Sequence of the first protein:
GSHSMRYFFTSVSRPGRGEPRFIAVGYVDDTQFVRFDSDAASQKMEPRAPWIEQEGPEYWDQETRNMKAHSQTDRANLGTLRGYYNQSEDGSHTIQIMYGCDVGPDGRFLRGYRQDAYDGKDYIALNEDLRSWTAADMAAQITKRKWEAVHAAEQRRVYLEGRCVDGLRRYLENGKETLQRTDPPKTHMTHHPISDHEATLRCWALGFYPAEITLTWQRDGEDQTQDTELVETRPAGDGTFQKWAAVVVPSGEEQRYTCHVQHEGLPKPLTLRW

Sequence of the second protein:
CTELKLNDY

Interface contacts:
Residue Y159 in the first protein contacts residue T2 in the second protein (closest heavy-atom distance 3.7 Å).
Residue N77 in the first protein is in contact with residue Y9 in the second protein (closest heavy-atom distance 2.8 Å).
Residue N77 in the first protein is in contact with residue D8 in the second protein (closest heavy-atom distance 3.3 Å).
Residue I97 in the first protein is in contact with residue Y9 in the second protein (closest heavy-atom distance 4.1 Å).
Residue Y99 in the first protein contacts residue T2 in the second protein (closest heavy-atom distance 3.4 Å).
Residue T73 in the first protein is in contact with residue D8 in the second protein (closest heavy-atom distance 4.3 Å).
Residue L81 in the first protein is in contact with residue Y9 in the second protein (closest heavy-atom distance 3.5 Å).
Residue Q155 in the first protein contacts residue E3 in the second protein (closest heavy-atom distance 4.6 Å).
Residue R163 in the first protein is in contact with residue C1 in the second protein (closest heavy-atom distance 3.1 Å).
Residue D74 in the first protein is in contact with residue L6 in the second protein (closest heavy-atom distance 3.9 Å).
Residue T143 in the first protein interacts with residue Y9 in the second protein (closest heavy-atom distance 2.7 Å).
Residue Y99 in the first protein contacts residue E3 in the second protein (closest heavy-atom distance 3.0 Å).
Residue I97 in the first protein interacts with residue L6 in the second protein (closest heavy-atom distance 3.7 Å).
Residue I142 in the first protein is in contact with residue Y9 in the second protein (closest heavy-atom distance 4.7 Å).
Residue H70 in the first protein interacts with residue E3 in the second protein (closest heavy-atom distance 3.1 Å).
Residue Y123 in the first protein is in contact with residue Y9 in the second protein (closest heavy-atom distance 4.0 Å).
Residue Y159 in the first protein interacts with residue E3 in the second protein (closest heavy-atom distance 3.4 Å).
Residue M67 in the first protein contacts residue T2 in the second protein (closest heavy-atom distance 3.6 Å).
Residue M45 in the first protein interacts with residue T2 in the second protein (closest heavy-atom distance 4.1 Å).
Residue Q62 in the first protein contacts residue L4 in the second protein (closest heavy-atom distance 3.4 Å).
Residue Y171 in the first protein contacts residue C1 in the second protein (closest heavy-atom distance 2.8 Å).
Residue H70 in the first protein is in contact with residue K5 in the second protein (closest heavy-atom distance 4.5 Å).
Residue A69 in the first protein contacts residue L4 in the second protein (closest heavy-atom distance 3.9 Å).
Residue Y7 in the first protein contacts residue T2 in the second protein (closest heavy-atom distance 3.5 Å).
Residue R156 in the first protein is in contact with residue E3 in the second protein (closest heavy-atom distance 3.1 Å).
Residue A76 in the first protein contacts residue D8 in the second protein (closest heavy-atom distance 3.6 Å).
Residue D116 in the first protein contacts residue Y9 in the second protein (closest heavy-atom distance 2.6 Å).
Residue Y99 in the first protein contacts residue L6 in the second protein (closest heavy-atom distance 4.3 Å).
Residue F9 in the first protein interacts with residue T2 in the second protein (closest heavy-atom distance 4.2 Å).
Residue W147 in the first protein interacts with residue Y9 in the second protein (closest heavy-atom distance 3.7 Å).
Residue H70 in the first protein interacts with residue L6 in the second protein (closest heavy-atom distance 3.5 Å).
Residue R156 in the first protein contacts residue K5 in the second protein (closest heavy-atom distance 4.6 Å).
Residue R156 in the first protein contacts residue N7 in the second protein (closest heavy-atom distance 2.9 Å).
Residue R114 in the first protein interacts with residue L6 in the second protein (closest heavy-atom distance 3.4 Å).
Residue W147 in the first protein interacts with residue N7 in the second protein (closest heavy-atom distance 3.6 Å).
Residue E63 in the first protein contacts residue C1 in the second protein (closest heavy-atom distance 3.8 Å).
Residue E63 in the first protein is in contact with residue T2 in the second protein (closest heavy-atom distance 2.8 Å).
Residue Y84 in the first protein contacts residue Y9 in the second protein (closest heavy-atom distance 2.8 Å).
Residue Y159 in the first protein contacts residue C1 in the second protein (closest heavy-atom distance 2.7 Å).
Residue K146 in the first protein contacts residue D8 in the second protein (closest heavy-atom distance 4.3 Å).
Residue Y7 in the first protein contacts residue C1 in the second protein (closest heavy-atom distance 2.8 Å).
Residue A152 in the first protein contacts residue N7 in the second protein (closest heavy-atom distance 3.7 Å).
Residue C164 in the first protein contacts residue C1 in the second protein (closest heavy-atom distance 4.5 Å).
Residue N66 in the first protein interacts with residue E3 in the second protein (closest heavy-atom distance 3.4 Å).
Residue R163 in the first protein is in contact with residue L4 in the second protein (closest heavy-atom distance 4.2 Å).
Residue I124 in the first protein is in contact with residue Y9 in the second protein (closest heavy-atom distance 4.5 Å).
Residue G167 in the first protein is in contact with residue C1 in the second protein (closest heavy-atom distance 4.1 Å).
Residue N66 in the first protein interacts with residue T2 in the second protein (closest heavy-atom distance 3.1 Å).
Residue Y59 in the first protein interacts with residue C1 in the second protein (closest heavy-atom distance 4.3 Å).
Residue T80 in the first protein is in contact with residue Y9 in the second protein (closest heavy-atom distance 3.6 Å).
Residue T73 in the first protein contacts residue L6 in the second protein (closest heavy-atom distance 3.3 Å).
Residue R163 in the first protein interacts with residue T2 in the second protein (closest heavy-atom distance 2.8 Å).
Residue N77 in the first protein is in contact with residue N7 in the second protein (closest heavy-atom distance 3.4 Å).
Residue R163 in the first protein is in contact with residue E3 in the second protein (closest heavy-atom distance 4.2 Å).
Residue N66 in the first protein contacts residue L4 in the second protein (closest heavy-atom distance 3.6 Å).
Residue I95 in the first protein interacts with residue Y9 in the second protein (closest heavy-atom distance 3.8 Å).
Residue W147 in the first protein interacts with residue D8 in the second protein (closest heavy-atom distance 2.9 Å).
Residue T73 in the first protein interacts with residue N7 in the second protein (closest heavy-atom distance 3.7 Å).
Residue K146 in the first protein is in contact with residue Y9 in the second protein (closest heavy-atom distance 3.5 Å).
Residue M5 in the first protein interacts with residue C1 in the second protein (closest heavy-atom distance 3.8 Å).

The following describes two proteins that form a bound complex.